These two protein chains interact to form a complex.

Sequence of the second protein:
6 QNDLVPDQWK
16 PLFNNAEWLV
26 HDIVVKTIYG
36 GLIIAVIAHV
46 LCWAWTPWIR

Sequence of the first protein:
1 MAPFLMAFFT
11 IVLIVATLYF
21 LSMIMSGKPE

Interface contacts:
Residue L46 in the second protein interacts with residue L5 in the first protein (closest heavy-atom distance 3.9 Å).
Residue C47 in the second protein contacts residue L5 in the first protein (closest heavy-atom distance 4.2 Å).
Residue I28 in the second protein is in contact with residue M23 in the first protein (closest heavy-atom distance 4.7 Å).
Residue C47 in the second protein is in contact with residue F9 in the first protein (closest heavy-atom distance 4.4 Å).
Residue T32 in the second protein interacts with residue F20 in the first protein (closest heavy-atom distance 3.6 Å).
Residue W50 in the second protein is in contact with residue L5 in the first protein (closest heavy-atom distance 3.4 Å).
Residue A49 in the second protein is in contact with residue M1 in the first protein (closest heavy-atom distance 4.9 Å).
Residue I42 in the second protein interacts with residue F8 in the first protein (closest heavy-atom distance 4.6 Å).
Residue L46 in the second protein contacts residue M1 in the first protein (closest heavy-atom distance 4.1 Å).
Residue A43 in the second protein interacts with residue F9 in the first protein (closest heavy-atom distance 3.5 Å).
Residue W50 in the second protein interacts with residue A2 in the first protein (closest heavy-atom distance 3.8 Å).
Residue A43 in the second protein is in contact with residue F8 in the first protein (closest heavy-atom distance 4.3 Å).
Residue L46 in the second protein contacts residue F8 in the first protein (closest heavy-atom distance 4.2 Å).
Residue I39 in the second protein interacts with residue V12 in the first protein (closest heavy-atom distance 4.4 Å).
Residue W50 in the second protein is in contact with residue M1 in the first protein (closest heavy-atom distance 3.4 Å).
Residue I39 in the second protein contacts residue F8 in the first protein (closest heavy-atom distance 4.9 Å).